Contacts between the two chains:
Residue P254 in protein 1 contacts residue Y38 in protein 2 (closest heavy-atom distance 3.4 Å).
Residue L228 in protein 1 interacts with residue R14 in protein 2 (closest heavy-atom distance 2.8 Å).
Residue K248 in protein 1 contacts residue A48 in protein 2 (closest heavy-atom distance 2.9 Å).
Residue M253 in protein 1 interacts with residue F53 in protein 2 (closest heavy-atom distance 3.7 Å).
Residue E199 in protein 1 interacts with residue L26 in protein 2 (closest heavy-atom distance 3.2 Å).
Residue R266 in protein 1 interacts with residue E55 in protein 2 (closest heavy-atom distance 3.4 Å).
Residue L251 in protein 1 interacts with residue T42 in protein 2 (closest heavy-atom distance 3.4 Å).
Residue G236 in protein 1 is in contact with residue L26 in protein 2 (closest heavy-atom distance 3.5 Å).
Residue G252 in protein 1 interacts with residue T42 in protein 2 (closest heavy-atom distance 2.9 Å).
Residue M130 in protein 1 interacts with residue R14 in protein 2 (closest heavy-atom distance 3.7 Å).
Residue T244 in protein 1 interacts with residue M46 in protein 2 (closest heavy-atom distance 3.7 Å).
Residue Q235 in protein 1 contacts residue A39 in protein 2 (closest heavy-atom distance 3.3 Å).
Residue K248 in protein 1 contacts residue M46 in protein 2 (closest heavy-atom distance 3.0 Å).
Residue N272 in protein 1 contacts residue D50 in protein 2 (closest heavy-atom distance 2.7 Å).
Residue K250 in protein 1 interacts with residue V43 in protein 2 (closest heavy-atom distance 3.4 Å).
Residue K250 in protein 1 interacts with residue A54 in protein 2 (closest heavy-atom distance 3.6 Å).
Residue N275 in protein 1 contacts residue D50 in protein 2 (closest heavy-atom distance 2.4 Å).
Residue V129 in protein 1 is in contact with residue P16 in protein 2 (closest heavy-atom distance 3.7 Å).
Residue P233 in protein 1 is in contact with residue P41 in protein 2 (closest heavy-atom distance 3.2 Å).
Residue F131 in protein 1 is in contact with residue V17 in protein 2 (closest heavy-atom distance 3.5 Å).
Residue L247 in protein 1 contacts residue A48 in protein 2 (closest heavy-atom distance 3.6 Å).
Residue R271 in protein 1 interacts with residue D50 in protein 2 (closest heavy-atom distance 2.8 Å).
Residue F131 in protein 1 is in contact with residue R14 in protein 2 (closest heavy-atom distance 2.8 Å).
Residue K237 in protein 1 interacts with residue L26 in protein 2 (closest heavy-atom distance 3.1 Å).
Residue F269 in protein 1 interacts with residue F53 in protein 2 (closest heavy-atom distance 3.4 Å).
Residue K248 in protein 1 contacts residue S47 in protein 2 (closest heavy-atom distance 3.4 Å).
Residue K270 in protein 1 contacts residue D51 in protein 2 (closest heavy-atom distance 3.3 Å).
Residue G230 in protein 1 contacts residue F19 in protein 2 (closest heavy-atom distance 3.7 Å).
Residue T231 in protein 1 is in contact with residue G40 in protein 2 (closest heavy-atom distance 3.7 Å).
Residue F256 in protein 1 interacts with residue P15 in protein 2 (closest heavy-atom distance 3.5 Å).
Residue K270 in protein 1 is in contact with residue D50 in protein 2 (closest heavy-atom distance 3.3 Å).
Residue R266 in protein 1 contacts residue A54 in protein 2 (closest heavy-atom distance 2.4 Å).
Residue E163 in protein 1 contacts residue P23 in protein 2 (closest heavy-atom distance 3.7 Å).
Residue R271 in protein 1 is in contact with residue V52 in protein 2 (closest heavy-atom distance 3.6 Å).
Residue S126 in protein 1 is in contact with residue K18 in protein 2 (closest heavy-atom distance 3.5 Å).
Residue K250 in protein 1 is in contact with residue I44 in protein 2 (closest heavy-atom distance 2.8 Å).
Residue G230 in protein 1 is in contact with residue V17 in protein 2 (closest heavy-atom distance 3.6 Å).
Residue M130 in protein 1 contacts residue R13 in protein 2 (closest heavy-atom distance 3.6 Å).
Residue T231 in protein 1 interacts with residue Y38 in protein 2 (closest heavy-atom distance 3.0 Å).
Residue L251 in protein 1 contacts residue A54 in protein 2 (closest heavy-atom distance 2.9 Å).
Residue R266 in protein 1 is in contact with residue D56 in protein 2 (closest heavy-atom distance 3.3 Å).
Residue E226 in protein 1 is in contact with residue F19 in protein 2 (closest heavy-atom distance 3.3 Å).
Residue Q235 in protein 1 interacts with residue G40 in protein 2 (closest heavy-atom distance 3.5 Å).
Residue F256 in protein 1 contacts residue R13 in protein 2 (closest heavy-atom distance 3.4 Å).
Residue K237 in protein 1 is in contact with residue P30 in protein 2 (closest heavy-atom distance 3.3 Å).
Residue T123 in protein 1 contacts residue F21 in protein 2 (closest heavy-atom distance 3.5 Å).
Residue F256 in protein 1 is in contact with residue R12 in protein 2 (closest heavy-atom distance 3.7 Å).
Residue F269 in protein 1 is in contact with residue V52 in protein 2 (closest heavy-atom distance 3.3 Å).
Residue V129 in protein 1 is in contact with residue V17 in protein 2 (closest heavy-atom distance 2.9 Å).
Residue M245 in protein 1 is in contact with residue V43 in protein 2 (closest heavy-atom distance 3.6 Å).
Residue R271 in protein 1 is in contact with residue P49 in protein 2 (closest heavy-atom distance 2.5 Å).
Residue K250 in protein 1 contacts residue V52 in protein 2 (closest heavy-atom distance 3.4 Å).
Residue D120 in protein 1 contacts residue F21 in protein 2 (closest heavy-atom distance 3.0 Å).
Residue F122 in protein 1 contacts residue F19 in protein 2 (closest heavy-atom distance 3.5 Å).
Residue S126 in protein 1 contacts residue F19 in protein 2 (closest heavy-atom distance 2.5 Å).
Residue L251 in protein 1 contacts residue V52 in protein 2 (closest heavy-atom distance 2.9 Å).
Residue S258 in protein 1 is in contact with residue R12 in protein 2 (closest heavy-atom distance 3.4 Å).
Residue K250 in protein 1 interacts with residue D45 in protein 2 (closest heavy-atom distance 2.8 Å).
Residue L251 in protein 1 is in contact with residue F53 in protein 2 (closest heavy-atom distance 3.4 Å).
Residue P162 in protein 1 is in contact with residue F21 in protein 2 (closest heavy-atom distance 3.7 Å).

Sequence of protein 2:
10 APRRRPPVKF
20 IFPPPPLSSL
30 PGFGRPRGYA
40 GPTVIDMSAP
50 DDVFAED

This data describes a binding interaction between two proteins.

Sequence of protein 1:
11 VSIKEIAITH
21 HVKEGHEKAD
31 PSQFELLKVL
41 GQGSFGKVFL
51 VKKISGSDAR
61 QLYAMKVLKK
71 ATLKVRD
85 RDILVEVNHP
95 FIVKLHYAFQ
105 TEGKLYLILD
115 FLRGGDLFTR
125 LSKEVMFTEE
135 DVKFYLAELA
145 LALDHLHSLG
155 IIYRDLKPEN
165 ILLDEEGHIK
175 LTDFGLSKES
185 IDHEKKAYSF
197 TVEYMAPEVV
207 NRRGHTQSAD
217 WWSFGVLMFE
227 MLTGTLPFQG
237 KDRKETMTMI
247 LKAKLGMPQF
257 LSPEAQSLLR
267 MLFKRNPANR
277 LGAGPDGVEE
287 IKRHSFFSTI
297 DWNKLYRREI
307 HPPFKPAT